These two protein chains interact to form a complex.

Contacts between the two chains:
Residue A221 in protein 1 interacts with residue Y32 in protein 2 (closest heavy-atom distance 3.5 Å).
Residue D147 in protein 1 contacts residue K14 in protein 2 (closest heavy-atom distance 2.5 Å).
Residue D146 in protein 1 is in contact with residue K14 in protein 2 (closest heavy-atom distance 4.8 Å).
Residue A221 in protein 1 interacts with residue G33 in protein 2 (closest heavy-atom distance 3.8 Å).
Residue V91 in protein 1 interacts with residue Y32 in protein 2 (closest heavy-atom distance 3.7 Å).
Residue G144 in protein 1 is in contact with residue K14 in protein 2 (closest heavy-atom distance 4.9 Å).
Residue D147 in protein 1 is in contact with residue S10 in protein 2 (closest heavy-atom distance 2.6 Å).
Residue A221 in protein 1 interacts with residue I34 in protein 2 (closest heavy-atom distance 3.8 Å).

Sequence of protein 1:
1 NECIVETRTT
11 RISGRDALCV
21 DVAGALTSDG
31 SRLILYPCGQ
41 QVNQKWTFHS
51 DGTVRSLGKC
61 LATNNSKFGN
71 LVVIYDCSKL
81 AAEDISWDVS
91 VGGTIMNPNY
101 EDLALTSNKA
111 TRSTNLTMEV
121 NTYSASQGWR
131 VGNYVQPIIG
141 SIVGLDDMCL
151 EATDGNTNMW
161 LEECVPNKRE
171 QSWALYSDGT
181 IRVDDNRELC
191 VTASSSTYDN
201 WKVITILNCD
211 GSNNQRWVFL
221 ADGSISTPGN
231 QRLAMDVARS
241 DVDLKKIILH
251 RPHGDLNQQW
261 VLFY

Sequence of protein 2:
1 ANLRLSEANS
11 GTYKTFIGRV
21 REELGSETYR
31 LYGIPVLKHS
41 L